Contacts between the two chains:
Residue A179 in the first protein contacts residue P122 in the second protein (closest heavy-atom distance 4.0 Å).
Residue K293 in the first protein interacts with residue D471 in the second protein (closest heavy-atom distance 4.5 Å).
Residue G366 in the first protein is in contact with residue G366 in the second protein (closest heavy-atom distance 4.8 Å).
Residue D176 in the first protein contacts residue F124 in the second protein (closest heavy-atom distance 4.8 Å).
Residue S123 in the first protein contacts residue A179 in the second protein (closest heavy-atom distance 3.9 Å).
Residue P122 in the first protein contacts residue A179 in the second protein (closest heavy-atom distance 3.7 Å).
Residue K293 in the first protein contacts residue I174 in the second protein (closest heavy-atom distance 4.4 Å).
Residue A179 in the first protein interacts with residue S123 in the second protein (closest heavy-atom distance 4.0 Å).
Residue K293 in the first protein is in contact with residue T472 in the second protein (closest heavy-atom distance 4.8 Å).
Residue F124 in the first protein is in contact with residue I178 in the second protein (closest heavy-atom distance 4.1 Å).
Residue K364 in the first protein contacts residue M365 in the second protein (closest heavy-atom distance 3.5 Å).
Residue K293 in the first protein interacts with residue T470 in the second protein (closest heavy-atom distance 3.2 Å).
Residue I296 in the first protein is in contact with residue R181 in the second protein (closest heavy-atom distance 5.0 Å).
Residue M365 in the first protein is in contact with residue M365 in the second protein (closest heavy-atom distance 3.6 Å).
Residue I178 in the first protein is in contact with residue K293 in the second protein (closest heavy-atom distance 4.7 Å).
Residue N468 in the first protein is in contact with residue N468 in the second protein (closest heavy-atom distance 4.8 Å).
Residue K119 in the first protein is in contact with residue L436 in the second protein (closest heavy-atom distance 4.2 Å).
Residue A179 in the first protein contacts residue F124 in the second protein (closest heavy-atom distance 3.6 Å).
Residue K293 in the first protein is in contact with residue I178 in the second protein (closest heavy-atom distance 3.5 Å).
Residue K364 in the first protein is in contact with residue G366 in the second protein (closest heavy-atom distance 4.8 Å).
Residue R181 in the first protein contacts residue I368 in the second protein (closest heavy-atom distance 2.4 Å).
Residue I368 in the first protein contacts residue R181 in the second protein (closest heavy-atom distance 3.1 Å).
Residue K175 in the first protein contacts residue F124 in the second protein (closest heavy-atom distance 3.5 Å).
Residue M365 in the first protein is in contact with residue G366 in the second protein (closest heavy-atom distance 2.9 Å).
Residue N294 in the first protein interacts with residue D471 in the second protein (closest heavy-atom distance 5.0 Å).
Residue I296 in the first protein contacts residue I178 in the second protein (closest heavy-atom distance 3.9 Å).
Residue F124 in the first protein is in contact with residue K175 in the second protein (closest heavy-atom distance 3.6 Å).
Residue I368 in the first protein interacts with residue H369 in the second protein (closest heavy-atom distance 3.7 Å).
Residue H369 in the first protein interacts with residue R181 in the second protein (closest heavy-atom distance 3.1 Å).
Residue I178 in the first protein contacts residue F124 in the second protein (closest heavy-atom distance 4.1 Å).
Residue K293 in the first protein interacts with residue K473 in the second protein (closest heavy-atom distance 3.8 Å).
Residue K364 in the first protein is in contact with residue K364 in the second protein (closest heavy-atom distance 3.3 Å).
Residue D438 in the first protein is in contact with residue M365 in the second protein (closest heavy-atom distance 3.4 Å).
Residue M365 in the first protein contacts residue H369 in the second protein (closest heavy-atom distance 4.2 Å).
Residue M365 in the first protein contacts residue K364 in the second protein (closest heavy-atom distance 4.7 Å).
Residue L127 in the first protein contacts residue A179 in the second protein (closest heavy-atom distance 4.0 Å).
Residue A297 in the first protein contacts residue R181 in the second protein (closest heavy-atom distance 3.6 Å).
Residue A120 in the first protein is in contact with residue L436 in the second protein (closest heavy-atom distance 4.3 Å).
Residue R181 in the first protein is in contact with residue H369 in the second protein (closest heavy-atom distance 3.8 Å).
Residue M365 in the first protein is in contact with residue D438 in the second protein (closest heavy-atom distance 4.5 Å).
Residue F124 in the first protein is in contact with residue A179 in the second protein (closest heavy-atom distance 3.6 Å).
Residue N294 in the first protein is in contact with residue R181 in the second protein (closest heavy-atom distance 4.8 Å).
Residue H369 in the first protein interacts with residue I368 in the second protein (closest heavy-atom distance 3.4 Å).
Residue G366 in the first protein is in contact with residue M365 in the second protein (closest heavy-atom distance 4.0 Å).
Residue H369 in the first protein is in contact with residue A179 in the second protein (closest heavy-atom distance 4.9 Å).
Residue H369 in the first protein contacts residue R180 in the second protein (closest heavy-atom distance 3.4 Å).
Residue R181 in the first protein is in contact with residue A297 in the second protein (closest heavy-atom distance 3.3 Å).
Residue I178 in the first protein contacts residue I296 in the second protein (closest heavy-atom distance 3.9 Å).
Residue R180 in the first protein is in contact with residue H369 in the second protein (closest heavy-atom distance 3.1 Å).
Residue A179 in the first protein contacts residue H369 in the second protein (closest heavy-atom distance 5.0 Å).
Residue A179 in the first protein contacts residue L127 in the second protein (closest heavy-atom distance 4.1 Å).
Residue H369 in the first protein contacts residue H369 in the second protein (closest heavy-atom distance 2.7 Å).

Sequence of the second protein:
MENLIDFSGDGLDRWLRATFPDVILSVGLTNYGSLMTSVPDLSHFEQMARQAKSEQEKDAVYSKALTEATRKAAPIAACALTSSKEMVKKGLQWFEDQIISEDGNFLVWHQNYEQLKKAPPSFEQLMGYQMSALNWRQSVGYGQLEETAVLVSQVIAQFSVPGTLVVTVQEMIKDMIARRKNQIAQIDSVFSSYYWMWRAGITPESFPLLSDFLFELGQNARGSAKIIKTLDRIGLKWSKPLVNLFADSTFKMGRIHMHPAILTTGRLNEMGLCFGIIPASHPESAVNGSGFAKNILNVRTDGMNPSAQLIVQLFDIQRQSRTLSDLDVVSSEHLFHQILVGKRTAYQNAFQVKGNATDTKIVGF

Sequence of the first protein:
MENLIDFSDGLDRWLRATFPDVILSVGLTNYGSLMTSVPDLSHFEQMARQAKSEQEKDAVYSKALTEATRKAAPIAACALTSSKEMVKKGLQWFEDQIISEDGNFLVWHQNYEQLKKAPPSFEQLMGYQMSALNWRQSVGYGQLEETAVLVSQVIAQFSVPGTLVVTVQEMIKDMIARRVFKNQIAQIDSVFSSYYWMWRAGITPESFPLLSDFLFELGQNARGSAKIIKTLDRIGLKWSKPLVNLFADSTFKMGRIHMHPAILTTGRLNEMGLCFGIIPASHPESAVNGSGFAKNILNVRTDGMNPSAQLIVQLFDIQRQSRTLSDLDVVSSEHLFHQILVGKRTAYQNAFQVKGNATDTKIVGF

These two protein chains interact to form a complex.